Sequence of protein 1:
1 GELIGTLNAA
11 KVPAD

Interface contacts:
Residue G92 in protein 2 contacts residue I4 in protein 1 (closest heavy-atom distance 4.2 Å).
Residue S27 in protein 2 interacts with residue L3 in protein 1 (closest heavy-atom distance 3.9 Å).
Residue Q94 in protein 2 interacts with residue N8 in protein 1 (closest heavy-atom distance 4.4 Å).
Residue Q91 in protein 2 is in contact with residue L3 in protein 1 (closest heavy-atom distance 3.3 Å).
Residue D26 in protein 2 interacts with residue E2 in protein 1 (closest heavy-atom distance 2.8 Å).
Residue I90 in protein 2 interacts with residue L3 in protein 1 (closest heavy-atom distance 3.8 Å).
Residue S27 in protein 2 is in contact with residue E2 in protein 1 (closest heavy-atom distance 2.9 Å).
Residue Q91 in protein 2 contacts residue T6 in protein 1 (closest heavy-atom distance 4.2 Å).
Residue Q91 in protein 2 is in contact with residue G5 in protein 1 (closest heavy-atom distance 3.4 Å).
Residue G92 in protein 2 is in contact with residue G5 in protein 1 (closest heavy-atom distance 4.3 Å).
Residue Q94 in protein 2 is in contact with residue T6 in protein 1 (closest heavy-atom distance 4.5 Å).
Residue G92 in protein 2 contacts residue T6 in protein 1 (closest heavy-atom distance 3.8 Å).
Residue Q91 in protein 2 contacts residue I4 in protein 1 (closest heavy-atom distance 4.2 Å).

These two protein chains interact to form a complex.

Sequence of protein 2:
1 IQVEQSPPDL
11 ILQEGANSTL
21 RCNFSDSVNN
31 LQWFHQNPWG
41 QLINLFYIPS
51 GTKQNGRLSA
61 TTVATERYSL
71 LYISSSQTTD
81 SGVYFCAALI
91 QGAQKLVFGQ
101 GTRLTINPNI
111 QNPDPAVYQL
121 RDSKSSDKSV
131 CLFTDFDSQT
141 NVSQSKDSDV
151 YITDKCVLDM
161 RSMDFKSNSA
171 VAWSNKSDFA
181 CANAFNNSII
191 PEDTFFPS